Contacts between the two chains:
Residue K43 in chain B contacts residue V29 in chain A (closest heavy-atom distance 4.5 Å).
Residue S50 in chain B interacts with residue I37 in chain A (closest heavy-atom distance 4.1 Å).
Residue A27 in chain B interacts with residue Q15 in chain A (closest heavy-atom distance 3.8 Å).
Residue G38 in chain B is in contact with residue W26 in chain A (closest heavy-atom distance 4.0 Å).
Residue F42 in chain B interacts with residue V30 in chain A (closest heavy-atom distance 4.8 Å).
Residue I39 in chain B interacts with residue A25 in chain A (closest heavy-atom distance 4.6 Å).
Residue M28 in chain B contacts residue L14 in chain A (closest heavy-atom distance 3.7 Å).
Residue K43 in chain B is in contact with residue V33 in chain A (closest heavy-atom distance 4.3 Å).
Residue Y24 in chain B is in contact with residue K8 in chain A (closest heavy-atom distance 3.5 Å).
Residue S50 in chain B interacts with residue K40 in chain A (closest heavy-atom distance 3.8 Å).
Residue A25 in chain B is in contact with residue F11 in chain A (closest heavy-atom distance 4.2 Å).
Residue I32 in chain B contacts residue I22 in chain A (closest heavy-atom distance 4.5 Å).
Residue Y24 in chain B contacts residue F11 in chain A (closest heavy-atom distance 3.7 Å).
Residue I32 in chain B is in contact with residue A18 in chain A (closest heavy-atom distance 4.9 Å).
Residue M28 in chain B contacts residue Q15 in chain A (closest heavy-atom distance 4.2 Å).
Residue T46 in chain B is in contact with residue I37 in chain A (closest heavy-atom distance 4.1 Å).
Residue F42 in chain B contacts residue V33 in chain A (closest heavy-atom distance 3.9 Å).
Residue V31 in chain B contacts residue Q15 in chain A (closest heavy-atom distance 4.1 Å).
Residue M21 in chain B contacts residue F11 in chain A (closest heavy-atom distance 4.5 Å).
Residue I39 in chain B is in contact with residue W26 in chain A (closest heavy-atom distance 3.9 Å).
Residue S50 in chain B interacts with residue L41 in chain A (closest heavy-atom distance 3.2 Å).
Residue V31 in chain B is in contact with residue T19 in chain A (closest heavy-atom distance 4.9 Å).
Residue Y24 in chain B is in contact with residue Q15 in chain A (closest heavy-atom distance 4.9 Å).
Residue A35 in chain B interacts with residue I22 in chain A (closest heavy-atom distance 3.6 Å).
Residue T46 in chain B interacts with residue V33 in chain A (closest heavy-atom distance 4.2 Å).
Residue S47 in chain B is in contact with residue I37 in chain A (closest heavy-atom distance 4.4 Å).
Residue V31 in chain B is in contact with residue I22 in chain A (closest heavy-atom distance 4.2 Å).
Residue Y24 in chain B contacts residue A7 in chain A (closest heavy-atom distance 4.9 Å).
Residue F42 in chain B contacts residue V29 in chain A (closest heavy-atom distance 4.7 Å).
Residue A35 in chain B is in contact with residue W26 in chain A (closest heavy-atom distance 4.7 Å).
Residue M28 in chain B is in contact with residue F11 in chain A (closest heavy-atom distance 3.7 Å).
Residue M21 in chain B is in contact with residue A7 in chain A (closest heavy-atom distance 4.8 Å).
Residue I39 in chain B interacts with residue V29 in chain A (closest heavy-atom distance 4.3 Å).
Residue S47 in chain B contacts residue K40 in chain A (closest heavy-atom distance 3.3 Å).
Residue F42 in chain B interacts with residue W26 in chain A (closest heavy-atom distance 4.2 Å).
Residue S50 in chain B contacts residue K44 in chain A (closest heavy-atom distance 4.0 Å).

This data describes a binding interaction between two proteins.

Sequence of chain A:
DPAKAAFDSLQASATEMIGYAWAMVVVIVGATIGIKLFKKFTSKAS

Sequence of chain B:
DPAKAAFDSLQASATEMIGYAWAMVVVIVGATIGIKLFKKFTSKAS